Contacts between the two chains:
Residue Y93 in chain B contacts residue S38 in chain A (closest heavy-atom distance 3.5 Å).
Residue Y123 in chain B is in contact with residue I63 in chain A (closest heavy-atom distance 3.7 Å).
Residue Y95 in chain B interacts with residue A45 in chain A (closest heavy-atom distance 3.5 Å).
Residue F119 in chain B contacts residue C56 in chain A (closest heavy-atom distance 3.1 Å).
Residue V131 in chain B interacts with residue D68 in chain A (closest heavy-atom distance 4.7 Å).
Residue L88 in chain B interacts with residue I52 in chain A (closest heavy-atom distance 4.2 Å).
Residue S128 in chain B contacts residue V67 in chain A (closest heavy-atom distance 3.8 Å).
Residue V131 in chain B interacts with residue F72 in chain A (closest heavy-atom distance 3.9 Å).
Residue K132 in chain B contacts residue I71 in chain A (closest heavy-atom distance 4.6 Å).
Residue P112 in chain B contacts residue I52 in chain A (closest heavy-atom distance 3.9 Å).
Residue D64 in chain B is in contact with residue K147 in chain A (closest heavy-atom distance 4.6 Å).
Residue R127 in chain B interacts with residue D68 in chain A (closest heavy-atom distance 4.5 Å).
Residue R108 in chain B interacts with residue Y48 in chain A (closest heavy-atom distance 2.9 Å).
Residue Y93 in chain B is in contact with residue N41 in chain A (closest heavy-atom distance 3.3 Å).
Residue P112 in chain B interacts with residue Y48 in chain A (closest heavy-atom distance 3.2 Å).
Residue Y91 in chain B is in contact with residue I49 in chain A (closest heavy-atom distance 4.7 Å).
Residue L135 in chain B contacts residue F72 in chain A (closest heavy-atom distance 4.0 Å).
Residue L88 in chain B interacts with residue L53 in chain A (closest heavy-atom distance 4.0 Å).
Residue N94 in chain B is in contact with residue N41 in chain A (closest heavy-atom distance 4.3 Å).
Residue R127 in chain B interacts with residue D64 in chain A (closest heavy-atom distance 3.2 Å).
Residue F119 in chain B is in contact with residue F59 in chain A (closest heavy-atom distance 4.3 Å).
Residue D64 in chain B is in contact with residue Y148 in chain A (closest heavy-atom distance 4.4 Å).
Residue L116 in chain B contacts residue I52 in chain A (closest heavy-atom distance 4.2 Å).
Residue L135 in chain B is in contact with residue I71 in chain A (closest heavy-atom distance 4.5 Å).
Residue A92 in chain B is in contact with residue A45 in chain A (closest heavy-atom distance 4.0 Å).
Residue W124 in chain B contacts residue I63 in chain A (closest heavy-atom distance 3.6 Å).
Residue L88 in chain B interacts with residue I49 in chain A (closest heavy-atom distance 3.7 Å).
Residue F119 in chain B is in contact with residue I63 in chain A (closest heavy-atom distance 4.4 Å).
Residue L116 in chain B contacts residue G55 in chain A (closest heavy-atom distance 3.7 Å).
Residue F111 in chain B interacts with residue Y48 in chain A (closest heavy-atom distance 3.4 Å).
Residue N96 in chain B is in contact with residue N41 in chain A (closest heavy-atom distance 3.0 Å).
Residue Y93 in chain B is in contact with residue Y42 in chain A (closest heavy-atom distance 3.3 Å).
Residue W124 in chain B interacts with residue V67 in chain A (closest heavy-atom distance 3.6 Å).
Residue L116 in chain B is in contact with residue C56 in chain A (closest heavy-atom distance 3.7 Å).
Residue W124 in chain B interacts with residue Y70 in chain A (closest heavy-atom distance 4.0 Å).
Residue M107 in chain B is in contact with residue Y48 in chain A (closest heavy-atom distance 4.1 Å).
Residue Y123 in chain B contacts residue K60 in chain A (closest heavy-atom distance 3.2 Å).
Residue F119 in chain B interacts with residue K60 in chain A (closest heavy-atom distance 4.2 Å).
Residue A92 in chain B is in contact with residue N41 in chain A (closest heavy-atom distance 3.3 Å).
Residue A92 in chain B is in contact with residue Y42 in chain A (closest heavy-atom distance 3.9 Å).
Residue Y95 in chain B is in contact with residue N41 in chain A (closest heavy-atom distance 3.6 Å).
Residue G120 in chain B contacts residue F59 in chain A (closest heavy-atom distance 4.0 Å).
Residue V131 in chain B is in contact with residue I71 in chain A (closest heavy-atom distance 3.9 Å).
Residue Y91 in chain B is in contact with residue Y48 in chain A (closest heavy-atom distance 3.4 Å).
Residue L210 in chain B interacts with residue F128 in chain A (closest heavy-atom distance 4.1 Å).
Residue Y95 in chain B is in contact with residue Y48 in chain A (closest heavy-atom distance 4.3 Å).
Residue W124 in chain B contacts residue A66 in chain A (closest heavy-atom distance 3.5 Å).
Residue Y123 in chain B interacts with residue D64 in chain A (closest heavy-atom distance 2.6 Å).
Residue F111 in chain B interacts with residue I52 in chain A (closest heavy-atom distance 3.9 Å).
Residue S115 in chain B interacts with residue I52 in chain A (closest heavy-atom distance 4.0 Å).
Residue S115 in chain B contacts residue C56 in chain A (closest heavy-atom distance 4.8 Å).
Residue S128 in chain B contacts residue I71 in chain A (closest heavy-atom distance 4.2 Å).
Residue K132 in chain B interacts with residue F81 in chain A (closest heavy-atom distance 3.4 Å).
Residue L116 in chain B interacts with residue F59 in chain A (closest heavy-atom distance 3.4 Å).
Residue Y95 in chain B contacts residue A44 in chain A (closest heavy-atom distance 3.3 Å).
Residue G120 in chain B contacts residue I63 in chain A (closest heavy-atom distance 3.6 Å).
Residue A92 in chain B is in contact with residue I49 in chain A (closest heavy-atom distance 4.7 Å).
Residue V131 in chain B interacts with residue V67 in chain A (closest heavy-atom distance 4.2 Å).
Residue R127 in chain B interacts with residue V67 in chain A (closest heavy-atom distance 4.0 Å).
Residue F89 in chain B contacts residue Y42 in chain A (closest heavy-atom distance 3.3 Å).

Sequence of chain B:
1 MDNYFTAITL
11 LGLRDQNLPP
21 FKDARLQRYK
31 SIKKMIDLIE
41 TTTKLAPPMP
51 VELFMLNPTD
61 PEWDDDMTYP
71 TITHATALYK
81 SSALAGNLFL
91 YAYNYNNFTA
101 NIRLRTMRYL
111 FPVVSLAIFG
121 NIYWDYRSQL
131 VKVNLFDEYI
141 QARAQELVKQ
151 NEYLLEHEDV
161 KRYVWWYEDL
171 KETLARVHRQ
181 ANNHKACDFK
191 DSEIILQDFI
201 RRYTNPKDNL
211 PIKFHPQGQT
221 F

These two protein chains interact to form a complex.

Sequence of chain A:
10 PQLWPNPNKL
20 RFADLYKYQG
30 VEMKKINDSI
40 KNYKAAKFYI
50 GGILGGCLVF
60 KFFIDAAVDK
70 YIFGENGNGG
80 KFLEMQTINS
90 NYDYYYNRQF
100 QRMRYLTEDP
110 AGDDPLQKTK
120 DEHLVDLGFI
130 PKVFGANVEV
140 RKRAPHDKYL